Residue-level contacts at the interface:
Residue E190 in protein 1 is in contact with residue Y117 in protein 2 (closest heavy-atom distance 4.5 Å).
Residue F187 in protein 1 is in contact with residue E121 in protein 2 (closest heavy-atom distance 4.4 Å).
Residue F187 in protein 1 is in contact with residue Y117 in protein 2 (closest heavy-atom distance 3.6 Å).
Residue L191 in protein 1 interacts with residue K111 in protein 2 (closest heavy-atom distance 3.7 Å).
Residue D183 in protein 1 is in contact with residue D125 in protein 2 (closest heavy-atom distance 4.1 Å).
Residue D186 in protein 1 contacts residue L120 in protein 2 (closest heavy-atom distance 4.0 Å).
Residue L191 in protein 1 interacts with residue Y117 in protein 2 (closest heavy-atom distance 3.2 Å).
Residue F187 in protein 1 interacts with residue L120 in protein 2 (closest heavy-atom distance 3.5 Å).
Residue L191 in protein 1 contacts residue A116 in protein 2 (closest heavy-atom distance 3.9 Å).
Residue D186 in protein 1 is in contact with residue G124 in protein 2 (closest heavy-atom distance 4.8 Å).
Residue D186 in protein 1 interacts with residue D125 in protein 2 (closest heavy-atom distance 2.9 Å).
Residue E190 in protein 1 is in contact with residue L120 in protein 2 (closest heavy-atom distance 3.6 Å).
Residue E190 in protein 1 interacts with residue A116 in protein 2 (closest heavy-atom distance 3.8 Å).
Residue D183 in protein 1 contacts residue L120 in protein 2 (closest heavy-atom distance 4.5 Å).
Residue D182 in protein 1 is in contact with residue D125 in protein 2 (closest heavy-atom distance 3.7 Å).

The following describes two proteins that form a bound complex.

Sequence of protein 1:
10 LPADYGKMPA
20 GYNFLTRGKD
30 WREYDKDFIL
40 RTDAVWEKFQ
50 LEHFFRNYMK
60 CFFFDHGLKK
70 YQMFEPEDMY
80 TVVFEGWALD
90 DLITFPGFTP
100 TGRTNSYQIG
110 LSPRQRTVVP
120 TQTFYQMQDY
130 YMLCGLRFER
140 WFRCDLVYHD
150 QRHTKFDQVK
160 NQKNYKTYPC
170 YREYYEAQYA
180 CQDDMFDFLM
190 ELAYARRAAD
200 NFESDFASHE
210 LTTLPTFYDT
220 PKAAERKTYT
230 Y

Sequence of protein 2:
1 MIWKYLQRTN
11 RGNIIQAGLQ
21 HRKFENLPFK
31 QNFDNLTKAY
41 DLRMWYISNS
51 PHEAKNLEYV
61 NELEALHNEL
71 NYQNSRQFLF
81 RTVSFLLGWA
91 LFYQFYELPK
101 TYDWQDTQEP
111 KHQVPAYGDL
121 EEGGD